Sequence of protein 1:
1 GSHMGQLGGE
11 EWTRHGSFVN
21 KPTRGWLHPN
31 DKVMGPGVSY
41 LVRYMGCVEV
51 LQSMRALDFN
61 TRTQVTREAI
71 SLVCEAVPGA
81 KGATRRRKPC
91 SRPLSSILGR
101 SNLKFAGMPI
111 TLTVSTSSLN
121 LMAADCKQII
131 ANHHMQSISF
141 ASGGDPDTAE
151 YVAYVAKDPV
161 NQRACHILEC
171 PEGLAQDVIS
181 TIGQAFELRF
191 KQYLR

Residue-level contacts at the interface:
Residue F186 in protein 1 is in contact with residue N5 in protein 2 (closest heavy-atom distance 2.8 Å).
Residue Y193 in protein 1 contacts residue P6 in protein 2 (closest heavy-atom distance 2.7 Å).
Residue A141 in protein 1 interacts with residue I2 in protein 2 (closest heavy-atom distance 3.2 Å).
Residue F186 in protein 1 interacts with residue P6 in protein 2 (closest heavy-atom distance 4.5 Å).
Residue G183 in protein 1 interacts with residue I3 in protein 2 (closest heavy-atom distance 3.3 Å).
Residue R55 in protein 1 interacts with residue F9 in protein 2 (closest heavy-atom distance 3.3 Å).
Residue F140 in protein 1 is in contact with residue I2 in protein 2 (closest heavy-atom distance 3.2 Å).
Residue S139 in protein 1 contacts residue F9 in protein 2 (closest heavy-atom distance 3.1 Å).
Residue F140 in protein 1 is in contact with residue E4 in protein 2 (closest heavy-atom distance 3.2 Å).
Residue Q176 in protein 1 is in contact with residue H1 in protein 2 (closest heavy-atom distance 4.5 Å).
Residue F186 in protein 1 interacts with residue I3 in protein 2 (closest heavy-atom distance 3.1 Å).
Residue R62 in protein 1 contacts residue I2 in protein 2 (closest heavy-atom distance 4.7 Å).
Residue A56 in protein 1 contacts residue F9 in protein 2 (closest heavy-atom distance 3.1 Å).
Residue L57 in protein 1 interacts with residue F9 in protein 2 (closest heavy-atom distance 4.5 Å).
Residue I179 in protein 1 is in contact with residue I3 in protein 2 (closest heavy-atom distance 3.2 Å).
Residue E187 in protein 1 is in contact with residue N5 in protein 2 (closest heavy-atom distance 4.2 Å).
Residue F190 in protein 1 is in contact with residue P6 in protein 2 (closest heavy-atom distance 4.5 Å).
Residue S142 in protein 1 contacts residue I3 in protein 2 (closest heavy-atom distance 4.0 Å).
Residue K191 in protein 1 is in contact with residue Q7 in protein 2 (closest heavy-atom distance 4.4 Å).
Residue L57 in protein 1 is in contact with residue I2 in protein 2 (closest heavy-atom distance 4.2 Å).
Residue S142 in protein 1 is in contact with residue I2 in protein 2 (closest heavy-atom distance 3.6 Å).
Residue R55 in protein 1 is in contact with residue Q7 in protein 2 (closest heavy-atom distance 4.7 Å).
Residue Y193 in protein 1 is in contact with residue S10 in protein 2 (closest heavy-atom distance 4.6 Å).
Residue F140 in protein 1 interacts with residue F9 in protein 2 (closest heavy-atom distance 3.0 Å).
Residue Y193 in protein 1 interacts with residue Q7 in protein 2 (closest heavy-atom distance 3.2 Å).
Residue A141 in protein 1 contacts residue H1 in protein 2 (closest heavy-atom distance 4.5 Å).
Residue S137 in protein 1 contacts residue N5 in protein 2 (closest heavy-atom distance 5.0 Å).
Residue F186 in protein 1 contacts residue E4 in protein 2 (closest heavy-atom distance 3.4 Å).
Residue I182 in protein 1 is in contact with residue I3 in protein 2 (closest heavy-atom distance 3.4 Å).
Residue G143 in protein 1 interacts with residue H1 in protein 2 (closest heavy-atom distance 3.8 Å).
Residue D145 in protein 1 is in contact with residue H1 in protein 2 (closest heavy-atom distance 4.6 Å).
Residue A141 in protein 1 is in contact with residue I3 in protein 2 (closest heavy-atom distance 2.6 Å).
Residue A141 in protein 1 is in contact with residue E4 in protein 2 (closest heavy-atom distance 4.5 Å).
Residue S142 in protein 1 interacts with residue H1 in protein 2 (closest heavy-atom distance 3.4 Å).
Residue I138 in protein 1 is in contact with residue N5 in protein 2 (closest heavy-atom distance 4.7 Å).
Residue E187 in protein 1 interacts with residue P6 in protein 2 (closest heavy-atom distance 4.6 Å).
Residue G144 in protein 1 interacts with residue H1 in protein 2 (closest heavy-atom distance 4.2 Å).
Residue M54 in protein 1 contacts residue F9 in protein 2 (closest heavy-atom distance 4.6 Å).
Residue F140 in protein 1 contacts residue I3 in protein 2 (closest heavy-atom distance 4.1 Å).
Residue F190 in protein 1 is in contact with residue N5 in protein 2 (closest heavy-atom distance 3.0 Å).
Residue F190 in protein 1 contacts residue Q7 in protein 2 (closest heavy-atom distance 3.0 Å).
Residue Q192 in protein 1 is in contact with residue P6 in protein 2 (closest heavy-atom distance 3.5 Å).
Residue I179 in protein 1 interacts with residue H1 in protein 2 (closest heavy-atom distance 3.4 Å).

These two protein chains interact to form a complex.

Sequence of protein 2:
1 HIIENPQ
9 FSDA